The following describes two proteins that form a bound complex.

Contacts between the two chains:
Residue E333 in protein 2 is in contact with residue E16 in protein 1 (closest heavy-atom distance 3.2 Å).
Residue E333 in protein 2 is in contact with residue E15 in protein 1 (closest heavy-atom distance 2.9 Å).
Residue S80 in protein 2 is in contact with residue L21 in protein 1 (closest heavy-atom distance 3.7 Å).
Residue K334 in protein 2 contacts residue E15 in protein 1 (closest heavy-atom distance 3.4 Å).
Residue H332 in protein 2 is in contact with residue E15 in protein 1 (closest heavy-atom distance 3.8 Å).
Residue H332 in protein 2 contacts residue E16 in protein 1 (closest heavy-atom distance 2.9 Å).

Sequence of protein 1:
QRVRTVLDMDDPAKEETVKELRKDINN

Sequence of protein 2:
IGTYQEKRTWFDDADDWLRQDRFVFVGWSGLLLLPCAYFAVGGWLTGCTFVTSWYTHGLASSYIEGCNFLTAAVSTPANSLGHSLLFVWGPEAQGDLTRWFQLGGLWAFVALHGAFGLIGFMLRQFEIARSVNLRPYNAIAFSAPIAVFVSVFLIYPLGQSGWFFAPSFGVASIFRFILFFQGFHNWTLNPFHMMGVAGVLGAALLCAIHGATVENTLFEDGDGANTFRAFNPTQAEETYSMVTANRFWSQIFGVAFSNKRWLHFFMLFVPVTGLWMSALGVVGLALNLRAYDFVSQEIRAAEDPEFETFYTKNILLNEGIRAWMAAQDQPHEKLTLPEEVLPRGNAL